Residue-level contacts at the interface:
Residue S486 in chain B interacts with residue S77 in chain A (closest heavy-atom distance 3.1 Å).
Residue S438 in chain B interacts with residue K120 in chain A (closest heavy-atom distance 3.7 Å).
Residue M443 in chain B interacts with residue M90 in chain A (closest heavy-atom distance 3.0 Å).
Residue F444 in chain B contacts residue A121 in chain A (closest heavy-atom distance 3.5 Å).
Residue E446 in chain B is in contact with residue D97 in chain A (closest heavy-atom distance 3.4 Å).
Residue R474 in chain B contacts residue K120 in chain A (closest heavy-atom distance 2.6 Å).
Residue A435 in chain B is in contact with residue K120 in chain A (closest heavy-atom distance 3.2 Å).
Residue N436 in chain B is in contact with residue A119 in chain A (closest heavy-atom distance 3.0 Å).
Residue N441 in chain B contacts residue M90 in chain A (closest heavy-atom distance 2.8 Å).
Residue H431 in chain B interacts with residue M135 in chain A (closest heavy-atom distance 3.4 Å).
Residue Q475 in chain B interacts with residue D85 in chain A (closest heavy-atom distance 3.6 Å).
Residue I447 in chain B contacts residue L64 in chain A (closest heavy-atom distance 3.7 Å).
Residue N436 in chain B contacts residue K120 in chain A (closest heavy-atom distance 3.5 Å).
Residue H434 in chain B interacts with residue S132 in chain A (closest heavy-atom distance 3.2 Å).
Residue A445 in chain B interacts with residue V94 in chain A (closest heavy-atom distance 3.0 Å).
Residue R470 in chain B is in contact with residue I96 in chain A (closest heavy-atom distance 3.1 Å).
Residue A445 in chain B interacts with residue T92 in chain A (closest heavy-atom distance 3.3 Å).
Residue R474 in chain B contacts residue A119 in chain A (closest heavy-atom distance 3.7 Å).
Residue A435 in chain B contacts residue P126 in chain A (closest heavy-atom distance 3.6 Å).
Residue Q475 in chain B contacts residue Q84 in chain A (closest heavy-atom distance 2.8 Å).
Residue M443 in chain B contacts residue T92 in chain A (closest heavy-atom distance 3.2 Å).
Residue H431 in chain B interacts with residue S132 in chain A (closest heavy-atom distance 3.7 Å).
Residue N441 in chain B contacts residue Q84 in chain A (closest heavy-atom distance 3.0 Å).
Residue M424 in chain B contacts residue L124 in chain A (closest heavy-atom distance 3.5 Å).
Residue I447 in chain B interacts with residue V94 in chain A (closest heavy-atom distance 3.1 Å).
Residue A490 in chain B contacts residue W76 in chain A (closest heavy-atom distance 3.6 Å).
Residue A445 in chain B is in contact with residue T93 in chain A (closest heavy-atom distance 3.2 Å).
Residue I447 in chain B interacts with residue T93 in chain A (closest heavy-atom distance 3.5 Å).
Residue I426 in chain B contacts residue P126 in chain A (closest heavy-atom distance 3.6 Å).
Residue R432 in chain B contacts residue P126 in chain A (closest heavy-atom distance 3.5 Å).
Residue R470 in chain B is in contact with residue D97 in chain A (closest heavy-atom distance 3.1 Å).
Residue N441 in chain B interacts with residue L88 in chain A (closest heavy-atom distance 2.9 Å).
Residue M443 in chain B contacts residue F89 in chain A (closest heavy-atom distance 3.6 Å).
Residue W442 in chain B contacts residue L117 in chain A (closest heavy-atom distance 3.5 Å).
Residue N436 in chain B contacts residue P126 in chain A (closest heavy-atom distance 3.7 Å).
Residue N441 in chain B interacts with residue F89 in chain A (closest heavy-atom distance 3.5 Å).
Residue R432 in chain B is in contact with residue L128 in chain A (closest heavy-atom distance 2.9 Å).
Residue H431 in chain B is in contact with residue P136 in chain A (closest heavy-atom distance 3.7 Å).
Residue M424 in chain B contacts residue P125 in chain A (closest heavy-atom distance 3.4 Å).
Residue H440 in chain B contacts residue P71 in chain A (closest heavy-atom distance 3.7 Å).
Residue D477 in chain B is in contact with residue Q84 in chain A (closest heavy-atom distance 3.0 Å).
Residue I447 in chain B is in contact with residue D95 in chain A (closest heavy-atom distance 2.8 Å).
Residue P476 in chain B interacts with residue H87 in chain A (closest heavy-atom distance 3.6 Å).
Residue F444 in chain B contacts residue T92 in chain A (closest heavy-atom distance 3.2 Å).
Residue R432 in chain B interacts with residue Q130 in chain A (closest heavy-atom distance 2.1 Å).
Residue K484 in chain B interacts with residue T80 in chain A (closest heavy-atom distance 3.6 Å).
Residue H440 in chain B interacts with residue L88 in chain A (closest heavy-atom distance 3.3 Å).
Residue R432 in chain B contacts residue S127 in chain A (closest heavy-atom distance 3.4 Å).
Residue H431 in chain B interacts with residue P138 in chain A (closest heavy-atom distance 3.7 Å).
Residue R481 in chain B contacts residue D85 in chain A (closest heavy-atom distance 3.5 Å).
Residue W442 in chain B interacts with residue M90 in chain A (closest heavy-atom distance 3.5 Å).
Residue E446 in chain B is in contact with residue V94 in chain A (closest heavy-atom distance 3.1 Å).
Residue A435 in chain B is in contact with residue Q130 in chain A (closest heavy-atom distance 3.4 Å).
Residue E487 in chain B is in contact with residue W76 in chain A (closest heavy-atom distance 3.5 Å).
Residue F444 in chain B contacts residue V94 in chain A (closest heavy-atom distance 3.6 Å).
Residue W442 in chain B is in contact with residue K120 in chain A (closest heavy-atom distance 3.2 Å).
Residue H434 in chain B is in contact with residue Q130 in chain A (closest heavy-atom distance 3.7 Å).
Residue E439 in chain B interacts with residue H87 in chain A (closest heavy-atom distance 3.1 Å).
Residue R432 in chain B is in contact with residue N131 in chain A (closest heavy-atom distance 3.1 Å).
Residue N441 in chain B contacts residue H87 in chain A (closest heavy-atom distance 3.5 Å).

Sequence of chain A:
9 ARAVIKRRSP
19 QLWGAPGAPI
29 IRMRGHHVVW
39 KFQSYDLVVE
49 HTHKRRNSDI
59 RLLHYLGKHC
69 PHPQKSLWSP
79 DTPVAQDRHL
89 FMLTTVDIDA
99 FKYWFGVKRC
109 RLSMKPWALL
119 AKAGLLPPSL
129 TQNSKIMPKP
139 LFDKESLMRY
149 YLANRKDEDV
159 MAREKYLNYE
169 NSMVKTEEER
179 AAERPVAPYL

Sequence of chain B:
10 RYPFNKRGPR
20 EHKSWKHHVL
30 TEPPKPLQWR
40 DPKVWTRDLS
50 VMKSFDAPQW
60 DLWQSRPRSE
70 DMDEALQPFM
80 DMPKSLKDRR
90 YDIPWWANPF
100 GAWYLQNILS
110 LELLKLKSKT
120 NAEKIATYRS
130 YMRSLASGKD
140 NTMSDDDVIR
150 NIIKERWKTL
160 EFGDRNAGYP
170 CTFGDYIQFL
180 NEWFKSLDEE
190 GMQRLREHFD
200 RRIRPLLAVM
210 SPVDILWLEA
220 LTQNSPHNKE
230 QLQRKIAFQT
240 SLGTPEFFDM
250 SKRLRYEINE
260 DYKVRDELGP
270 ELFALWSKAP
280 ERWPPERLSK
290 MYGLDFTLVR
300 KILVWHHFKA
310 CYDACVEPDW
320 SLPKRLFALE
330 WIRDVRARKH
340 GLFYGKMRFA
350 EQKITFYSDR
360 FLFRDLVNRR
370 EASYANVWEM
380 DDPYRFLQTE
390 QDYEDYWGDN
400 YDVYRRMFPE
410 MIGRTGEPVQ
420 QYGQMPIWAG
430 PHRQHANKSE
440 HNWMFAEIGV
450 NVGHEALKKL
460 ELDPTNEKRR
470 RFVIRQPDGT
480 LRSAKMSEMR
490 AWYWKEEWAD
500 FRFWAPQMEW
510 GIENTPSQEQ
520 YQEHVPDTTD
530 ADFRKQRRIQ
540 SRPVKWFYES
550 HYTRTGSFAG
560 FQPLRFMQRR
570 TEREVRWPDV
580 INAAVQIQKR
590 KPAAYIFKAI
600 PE

This data describes a binding interaction between two proteins.